Sequence of chain A:
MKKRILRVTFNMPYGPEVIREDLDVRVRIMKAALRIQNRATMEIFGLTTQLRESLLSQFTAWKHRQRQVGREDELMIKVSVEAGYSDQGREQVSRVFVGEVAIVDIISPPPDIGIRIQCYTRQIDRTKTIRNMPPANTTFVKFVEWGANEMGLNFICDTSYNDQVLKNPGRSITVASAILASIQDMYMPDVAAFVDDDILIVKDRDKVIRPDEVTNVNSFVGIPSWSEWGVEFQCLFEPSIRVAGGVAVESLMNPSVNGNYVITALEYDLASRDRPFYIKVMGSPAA

Sequence of chain B:
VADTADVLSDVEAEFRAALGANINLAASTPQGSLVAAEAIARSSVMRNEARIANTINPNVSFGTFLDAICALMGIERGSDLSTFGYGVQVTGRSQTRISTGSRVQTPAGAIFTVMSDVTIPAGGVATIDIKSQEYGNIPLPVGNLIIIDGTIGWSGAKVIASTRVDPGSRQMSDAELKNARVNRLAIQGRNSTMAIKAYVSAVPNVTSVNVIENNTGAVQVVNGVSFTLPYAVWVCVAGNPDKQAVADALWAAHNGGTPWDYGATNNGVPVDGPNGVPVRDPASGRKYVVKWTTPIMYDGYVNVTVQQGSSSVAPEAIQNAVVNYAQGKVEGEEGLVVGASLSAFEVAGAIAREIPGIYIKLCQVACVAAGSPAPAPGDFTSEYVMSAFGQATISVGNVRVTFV

Interface contacts:
Residue T164 in chain B is in contact with residue V165 in chain A (closest heavy-atom distance 3.9 Å).
Residue I165 in chain B is in contact with residue V165 in chain A (closest heavy-atom distance 4.3 Å).
Residue T109 in chain B is in contact with residue D163 in chain A (closest heavy-atom distance 4.2 Å).

These two protein chains interact to form a complex.